Sequence of chain B:
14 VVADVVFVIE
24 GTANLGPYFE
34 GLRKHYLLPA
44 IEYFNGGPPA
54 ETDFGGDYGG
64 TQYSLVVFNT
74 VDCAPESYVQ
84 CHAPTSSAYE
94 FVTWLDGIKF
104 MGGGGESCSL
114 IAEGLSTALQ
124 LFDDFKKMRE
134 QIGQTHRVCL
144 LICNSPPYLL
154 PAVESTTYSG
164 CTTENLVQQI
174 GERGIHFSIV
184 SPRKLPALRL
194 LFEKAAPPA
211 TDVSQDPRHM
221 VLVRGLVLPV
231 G

Sequence of chain A:
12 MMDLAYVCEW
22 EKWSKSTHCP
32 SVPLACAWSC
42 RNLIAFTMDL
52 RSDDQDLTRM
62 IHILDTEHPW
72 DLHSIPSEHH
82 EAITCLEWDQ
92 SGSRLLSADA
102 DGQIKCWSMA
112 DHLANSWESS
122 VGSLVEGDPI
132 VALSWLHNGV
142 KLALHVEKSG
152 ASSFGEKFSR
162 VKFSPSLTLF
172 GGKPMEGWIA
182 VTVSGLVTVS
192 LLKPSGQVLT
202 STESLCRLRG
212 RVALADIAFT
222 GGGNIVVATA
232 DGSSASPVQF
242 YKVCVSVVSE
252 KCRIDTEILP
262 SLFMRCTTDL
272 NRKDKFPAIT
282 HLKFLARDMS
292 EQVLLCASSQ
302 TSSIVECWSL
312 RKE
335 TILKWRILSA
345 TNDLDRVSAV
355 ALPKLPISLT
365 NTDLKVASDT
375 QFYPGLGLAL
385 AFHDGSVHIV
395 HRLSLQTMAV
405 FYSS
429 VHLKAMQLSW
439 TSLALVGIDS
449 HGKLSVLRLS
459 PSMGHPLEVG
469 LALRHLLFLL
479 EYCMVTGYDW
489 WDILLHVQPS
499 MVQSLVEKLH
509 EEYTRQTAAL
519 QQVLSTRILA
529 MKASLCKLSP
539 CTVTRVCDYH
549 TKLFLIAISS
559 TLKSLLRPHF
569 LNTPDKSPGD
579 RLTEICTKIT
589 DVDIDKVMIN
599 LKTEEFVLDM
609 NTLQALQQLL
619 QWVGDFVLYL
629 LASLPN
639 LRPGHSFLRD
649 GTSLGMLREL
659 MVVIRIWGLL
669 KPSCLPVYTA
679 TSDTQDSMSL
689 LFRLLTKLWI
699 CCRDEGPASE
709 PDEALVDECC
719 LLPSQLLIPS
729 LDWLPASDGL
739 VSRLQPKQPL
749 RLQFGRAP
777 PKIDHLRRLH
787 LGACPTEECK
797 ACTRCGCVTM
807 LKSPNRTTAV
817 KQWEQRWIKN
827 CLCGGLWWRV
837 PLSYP

Residue-level contacts at the interface:
Residue A517 in chain A interacts with residue L152 in chain B (closest heavy-atom distance 3.5 Å).
Residue Q821 in chain A is in contact with residue M104 in chain B (closest heavy-atom distance 3.0 Å).
Residue D573 in chain A interacts with residue P189 in chain B (closest heavy-atom distance 3.8 Å).
Residue R42 in chain A contacts residue P78 in chain B (closest heavy-atom distance 3.6 Å).
Residue K174 in chain A interacts with residue E157 in chain B (closest heavy-atom distance 3.7 Å).
Residue R822 in chain A contacts residue N27 in chain B (closest heavy-atom distance 3.9 Å).
Residue G173 in chain A is in contact with residue Q123 in chain B (closest heavy-atom distance 3.7 Å).
Residue P566 in chain A contacts residue K187 in chain B (closest heavy-atom distance 3.7 Å).
Residue P195 in chain A interacts with residue C84 in chain B (closest heavy-atom distance 3.6 Å).
Residue F171 in chain A is in contact with residue P87 in chain B (closest heavy-atom distance 3.5 Å).
Residue C41 in chain A contacts residue P78 in chain B (closest heavy-atom distance 3.9 Å).
Residue F171 in chain A contacts residue D127 in chain B (closest heavy-atom distance 3.2 Å).
Residue W823 in chain A contacts residue G107 in chain B (closest heavy-atom distance 3.6 Å).
Residue G172 in chain A contacts residue D127 in chain B (closest heavy-atom distance 2.6 Å).
Residue R525 in chain A interacts with residue V74 in chain B (closest heavy-atom distance 3.0 Å).
Residue F171 in chain A interacts with residue L124 in chain B (closest heavy-atom distance 3.6 Å).
Residue Q520 in chain A interacts with residue Y151 in chain B (closest heavy-atom distance 3.2 Å).
Residue R822 in chain A interacts with residue A26 in chain B (closest heavy-atom distance 3.7 Å).
Residue G485 in chain A interacts with residue A77 in chain B (closest heavy-atom distance 3.6 Å).
Residue R42 in chain A is in contact with residue E79 in chain B (closest heavy-atom distance 3.8 Å).
Residue H567 in chain A is in contact with residue K187 in chain B (closest heavy-atom distance 3.9 Å).
Residue R822 in chain A is in contact with residue E109 in chain B (closest heavy-atom distance 2.9 Å).
Residue L569 in chain A interacts with residue K187 in chain B (closest heavy-atom distance 3.3 Å).
Residue K174 in chain A interacts with residue V82 in chain B (closest heavy-atom distance 3.9 Å).
Residue K825 in chain A contacts residue D75 in chain B (closest heavy-atom distance 3.3 Å).
Residue R565 in chain A is in contact with residue P185 in chain B (closest heavy-atom distance 3.2 Å).
Residue H567 in chain A contacts residue P217 in chain B (closest heavy-atom distance 3.5 Å).
Residue V521 in chain A is in contact with residue V74 in chain B (closest heavy-atom distance 3.8 Å).
Residue P195 in chain A contacts residue H85 in chain B (closest heavy-atom distance 3.8 Å).
Residue A517 in chain A is in contact with residue L153 in chain B (closest heavy-atom distance 3.6 Å).
Residue D573 in chain A is in contact with residue R192 in chain B (closest heavy-atom distance 2.9 Å).
Residue Q821 in chain A interacts with residue G29 in chain B (closest heavy-atom distance 3.4 Å).
Residue Q818 in chain A is in contact with residue Y31 in chain B (closest heavy-atom distance 2.9 Å).
Residue S575 in chain A interacts with residue P189 in chain B (closest heavy-atom distance 3.6 Å).
Residue R822 in chain A is in contact with residue G105 in chain B (closest heavy-atom distance 3.3 Å).
Residue R565 in chain A contacts residue R218 in chain B (closest heavy-atom distance 3.3 Å).
Residue K825 in chain A contacts residue M104 in chain B (closest heavy-atom distance 3.7 Å).
Residue Q818 in chain A contacts residue P30 in chain B (closest heavy-atom distance 3.3 Å).
Residue K825 in chain A contacts residue C76 in chain B (closest heavy-atom distance 3.4 Å).
Residue R822 in chain A interacts with residue G106 in chain B (closest heavy-atom distance 3.6 Å).
Residue Q520 in chain A is in contact with residue L152 in chain B (closest heavy-atom distance 3.6 Å).
Residue H113 in chain A is in contact with residue K102 in chain B (closest heavy-atom distance 3.9 Å).
Residue Q821 in chain A contacts residue F103 in chain B (closest heavy-atom distance 3.4 Å).
Residue R525 in chain A contacts residue A77 in chain B (closest heavy-atom distance 3.3 Å).
Residue Q821 in chain A interacts with residue A26 in chain B (closest heavy-atom distance 3.6 Å).
Residue H113 in chain A is in contact with residue M104 in chain B (closest heavy-atom distance 3.5 Å).
Residue S558 in chain A contacts residue E109 in chain B (closest heavy-atom distance 3.9 Å).
Residue R822 in chain A contacts residue G107 in chain B (closest heavy-atom distance 2.4 Å).
Residue K174 in chain A interacts with residue T120 in chain B (closest heavy-atom distance 4.0 Å).
Residue K817 in chain A interacts with residue P30 in chain B (closest heavy-atom distance 3.6 Å).
Residue K174 in chain A contacts residue C84 in chain B (closest heavy-atom distance 3.7 Å).
Residue R565 in chain A contacts residue H219 in chain B (closest heavy-atom distance 3.5 Å).
Residue R822 in chain A is in contact with residue M104 in chain B (closest heavy-atom distance 3.9 Å).
Residue V521 in chain A is in contact with residue L153 in chain B (closest heavy-atom distance 3.7 Å).
Residue K825 in chain A is in contact with residue G105 in chain B (closest heavy-atom distance 3.7 Å).
Residue S562 in chain A interacts with residue R186 in chain B (closest heavy-atom distance 3.8 Å).
Residue F568 in chain A is in contact with residue K187 in chain B (closest heavy-atom distance 3.4 Å).
Residue R565 in chain A is in contact with residue Y31 in chain B (closest heavy-atom distance 3.5 Å).
Residue N826 in chain A is in contact with residue D75 in chain B (closest heavy-atom distance 3.9 Å).
Residue Q821 in chain A contacts residue G105 in chain B (closest heavy-atom distance 3.0 Å).

The following describes two proteins that form a bound complex.